Sequence of protein 2:
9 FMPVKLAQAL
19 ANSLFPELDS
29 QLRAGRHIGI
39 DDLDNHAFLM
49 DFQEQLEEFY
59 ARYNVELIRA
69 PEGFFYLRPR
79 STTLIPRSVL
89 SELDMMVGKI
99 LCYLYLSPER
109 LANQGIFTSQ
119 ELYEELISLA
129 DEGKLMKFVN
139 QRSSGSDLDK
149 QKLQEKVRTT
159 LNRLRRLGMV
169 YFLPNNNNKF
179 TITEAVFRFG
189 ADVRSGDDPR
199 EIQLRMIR

Sequence of protein 1:
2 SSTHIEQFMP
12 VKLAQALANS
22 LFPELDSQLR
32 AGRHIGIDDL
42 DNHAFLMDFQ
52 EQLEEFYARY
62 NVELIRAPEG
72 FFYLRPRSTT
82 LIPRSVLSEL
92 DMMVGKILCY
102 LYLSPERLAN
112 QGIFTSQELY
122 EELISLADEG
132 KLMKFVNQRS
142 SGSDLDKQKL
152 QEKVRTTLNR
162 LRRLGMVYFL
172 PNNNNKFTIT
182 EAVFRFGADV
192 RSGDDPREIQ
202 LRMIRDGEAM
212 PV

Contacts between the two chains:
Residue M10 in protein 1 is in contact with residue M10 in protein 2 (closest heavy-atom distance 4.5 Å).
Residue L82 in protein 1 is in contact with residue E25 in protein 2 (closest heavy-atom distance 2.9 Å).
Residue F9 in protein 1 interacts with residue V12 in protein 2 (closest heavy-atom distance 4.9 Å).
Residue R60 in protein 1 is in contact with residue F23 in protein 2 (closest heavy-atom distance 4.2 Å).
Residue L82 in protein 1 contacts residue S28 in protein 2 (closest heavy-atom distance 3.5 Å).
Residue M10 in protein 1 interacts with residue A15 in protein 2 (closest heavy-atom distance 4.3 Å).
Residue P24 in protein 1 interacts with residue L82 in protein 2 (closest heavy-atom distance 4.2 Å).
Residue S28 in protein 1 interacts with residue P84 in protein 2 (closest heavy-atom distance 4.6 Å).
Residue P24 in protein 1 is in contact with residue Y61 in protein 2 (closest heavy-atom distance 3.3 Å).
Residue R31 in protein 1 interacts with residue S28 in protein 2 (closest heavy-atom distance 4.5 Å).
Residue T4 in protein 1 is in contact with residue V12 in protein 2 (closest heavy-atom distance 3.9 Å).
Residue R31 in protein 1 contacts residue D27 in protein 2 (closest heavy-atom distance 3.4 Å).
Residue A15 in protein 1 is in contact with residue M10 in protein 2 (closest heavy-atom distance 3.3 Å).
Residue I6 in protein 1 is in contact with residue A15 in protein 2 (closest heavy-atom distance 4.2 Å).
Residue P24 in protein 1 interacts with residue R60 in protein 2 (closest heavy-atom distance 3.6 Å).
Residue I6 in protein 1 interacts with residue M10 in protein 2 (closest heavy-atom distance 3.7 Å).
Residue A19 in protein 1 interacts with residue R60 in protein 2 (closest heavy-atom distance 3.7 Å).
Residue D27 in protein 1 is in contact with residue R31 in protein 2 (closest heavy-atom distance 2.8 Å).
Residue Y61 in protein 1 is in contact with residue D27 in protein 2 (closest heavy-atom distance 2.6 Å).
Residue M10 in protein 1 contacts residue A19 in protein 2 (closest heavy-atom distance 4.7 Å).
Residue Y61 in protein 1 interacts with residue P24 in protein 2 (closest heavy-atom distance 3.5 Å).
Residue S21 in protein 1 is in contact with residue R60 in protein 2 (closest heavy-atom distance 4.8 Å).
Residue Y61 in protein 1 interacts with residue S28 in protein 2 (closest heavy-atom distance 3.4 Å).
Residue E25 in protein 1 contacts residue Y61 in protein 2 (closest heavy-atom distance 4.8 Å).
Residue R60 in protein 1 is in contact with residue P24 in protein 2 (closest heavy-atom distance 3.9 Å).
Residue I6 in protein 1 is in contact with residue V12 in protein 2 (closest heavy-atom distance 3.7 Å).
Residue R60 in protein 1 contacts residue L18 in protein 2 (closest heavy-atom distance 2.7 Å).
Residue F23 in protein 1 interacts with residue F57 in protein 2 (closest heavy-atom distance 4.7 Å).
Residue R60 in protein 1 is in contact with residue S21 in protein 2 (closest heavy-atom distance 4.6 Å).
Residue F9 in protein 1 is in contact with residue A19 in protein 2 (closest heavy-atom distance 3.5 Å).
Residue N20 in protein 1 is in contact with residue R60 in protein 2 (closest heavy-atom distance 3.4 Å).
Residue A19 in protein 1 contacts residue F9 in protein 2 (closest heavy-atom distance 3.8 Å).
Residue S28 in protein 1 interacts with residue L82 in protein 2 (closest heavy-atom distance 3.2 Å).
Residue H5 in protein 1 is in contact with residue V12 in protein 2 (closest heavy-atom distance 3.9 Å).
Residue E25 in protein 1 is in contact with residue L82 in protein 2 (closest heavy-atom distance 3.6 Å).
Residue L18 in protein 1 contacts residue M10 in protein 2 (closest heavy-atom distance 3.6 Å).
Residue F9 in protein 1 contacts residue A15 in protein 2 (closest heavy-atom distance 4.0 Å).
Residue R31 in protein 1 is in contact with residue Y61 in protein 2 (closest heavy-atom distance 4.8 Å).
Residue R60 in protein 1 interacts with residue A19 in protein 2 (closest heavy-atom distance 3.0 Å).
Residue M10 in protein 1 interacts with residue L18 in protein 2 (closest heavy-atom distance 3.8 Å).
Residue F23 in protein 1 is in contact with residue R60 in protein 2 (closest heavy-atom distance 4.1 Å).
Residue I6 in protein 1 is in contact with residue P11 in protein 2 (closest heavy-atom distance 4.2 Å).
Residue S28 in protein 1 contacts residue Y61 in protein 2 (closest heavy-atom distance 3.4 Å).
Residue L82 in protein 1 interacts with residue P24 in protein 2 (closest heavy-atom distance 3.4 Å).
Residue S28 in protein 1 interacts with residue R31 in protein 2 (closest heavy-atom distance 4.3 Å).
Residue Y61 in protein 1 contacts residue F23 in protein 2 (closest heavy-atom distance 4.1 Å).
Residue D27 in protein 1 is in contact with residue Y61 in protein 2 (closest heavy-atom distance 3.3 Å).
Residue L18 in protein 1 contacts residue L18 in protein 2 (closest heavy-atom distance 4.2 Å).
Residue S28 in protein 1 interacts with residue I83 in protein 2 (closest heavy-atom distance 4.3 Å).
Residue I83 in protein 1 interacts with residue S28 in protein 2 (closest heavy-atom distance 4.4 Å).
Residue F23 in protein 1 contacts residue Y61 in protein 2 (closest heavy-atom distance 3.6 Å).
Residue R31 in protein 1 is in contact with residue R31 in protein 2 (closest heavy-atom distance 3.3 Å).
Residue A32 in protein 1 contacts residue P84 in protein 2 (closest heavy-atom distance 4.8 Å).
Residue R60 in protein 1 contacts residue N20 in protein 2 (closest heavy-atom distance 3.2 Å).
Residue L18 in protein 1 interacts with residue R60 in protein 2 (closest heavy-atom distance 2.9 Å).
Residue A19 in protein 1 interacts with residue M10 in protein 2 (closest heavy-atom distance 3.8 Å).
Residue F9 in protein 1 is in contact with residue Q16 in protein 2 (closest heavy-atom distance 3.5 Å).

These two protein chains interact to form a complex.